Sequence of protein 2:
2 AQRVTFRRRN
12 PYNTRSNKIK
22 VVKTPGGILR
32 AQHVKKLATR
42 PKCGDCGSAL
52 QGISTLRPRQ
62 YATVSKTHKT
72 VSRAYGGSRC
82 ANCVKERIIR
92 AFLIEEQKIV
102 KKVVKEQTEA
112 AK

Contacts between the two chains:
Residue S370 in protein 1 is in contact with residue G45 in protein 2 (closest heavy-atom distance 3.9 Å).
Residue H368 in protein 1 is in contact with residue D46 in protein 2 (closest heavy-atom distance 4.7 Å).
Residue H368 in protein 1 contacts residue C47 in protein 2 (closest heavy-atom distance 3.4 Å).
Residue H368 in protein 1 is in contact with residue G48 in protein 2 (closest heavy-atom distance 3.4 Å).
Residue H368 in protein 1 is in contact with residue G45 in protein 2 (closest heavy-atom distance 4.1 Å).
Residue H368 in protein 1 is in contact with residue C44 in protein 2 (closest heavy-atom distance 3.6 Å).

This data describes a binding interaction between two proteins.

Sequence of protein 1:
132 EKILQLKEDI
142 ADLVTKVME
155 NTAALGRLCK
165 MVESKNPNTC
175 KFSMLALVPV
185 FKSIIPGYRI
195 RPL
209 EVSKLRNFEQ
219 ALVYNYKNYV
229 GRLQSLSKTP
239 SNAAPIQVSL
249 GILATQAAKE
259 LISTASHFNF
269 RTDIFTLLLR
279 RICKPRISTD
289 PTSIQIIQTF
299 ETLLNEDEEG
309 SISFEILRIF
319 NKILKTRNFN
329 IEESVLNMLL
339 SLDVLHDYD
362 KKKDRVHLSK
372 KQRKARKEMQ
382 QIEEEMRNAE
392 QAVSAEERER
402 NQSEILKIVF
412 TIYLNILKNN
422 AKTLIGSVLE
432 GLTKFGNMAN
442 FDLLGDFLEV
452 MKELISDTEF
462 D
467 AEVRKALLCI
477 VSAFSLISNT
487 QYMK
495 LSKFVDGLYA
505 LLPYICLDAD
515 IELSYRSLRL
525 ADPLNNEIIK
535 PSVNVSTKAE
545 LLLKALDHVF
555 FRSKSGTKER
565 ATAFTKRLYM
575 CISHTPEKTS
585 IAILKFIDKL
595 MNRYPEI